Sequence of chain B:
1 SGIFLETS

Interface contacts:
Residue G49 in chain A interacts with residue I3 in chain B (closest heavy-atom distance 3.8 Å).
Residue G27 in chain A contacts residue I3 in chain B (closest heavy-atom distance 3.9 Å).
Residue D29 in chain A interacts with residue G2 in chain B (closest heavy-atom distance 2.6 Å).
Residue R8 in chain A interacts with residue T7 in chain B (closest heavy-atom distance 3.3 Å).
Residue V32 in chain A is in contact with residue I3 in chain B (closest heavy-atom distance 4.1 Å).
Residue I84 in chain A is in contact with residue I3 in chain B (closest heavy-atom distance 3.8 Å).
Residue I47 in chain A contacts residue S1 in chain B (closest heavy-atom distance 4.0 Å).
Residue G27 in chain A is in contact with residue F4 in chain B (closest heavy-atom distance 2.9 Å).
Residue D30 in chain A interacts with residue G2 in chain B (closest heavy-atom distance 4.5 Å).
Residue N25 in chain A is in contact with residue F4 in chain B (closest heavy-atom distance 4.5 Å).
Residue V82 in chain A is in contact with residue L5 in chain B (closest heavy-atom distance 3.4 Å).
Residue N25 in chain A is in contact with residue L5 in chain B (closest heavy-atom distance 3.8 Å).
Residue I50 in chain A contacts residue L5 in chain B (closest heavy-atom distance 4.3 Å).
Residue G48 in chain A contacts residue I3 in chain B (closest heavy-atom distance 2.8 Å).
Residue D29 in chain A contacts residue I3 in chain B (closest heavy-atom distance 4.0 Å).
Residue I50 in chain A interacts with residue F4 in chain B (closest heavy-atom distance 4.5 Å).
Residue A28 in chain A contacts residue F4 in chain B (closest heavy-atom distance 4.4 Å).
Residue G48 in chain A interacts with residue G2 in chain B (closest heavy-atom distance 3.7 Å).
Residue I47 in chain A interacts with residue I3 in chain B (closest heavy-atom distance 3.9 Å).
Residue R8 in chain A contacts residue S8 in chain B (closest heavy-atom distance 4.0 Å).
Residue K45 in chain A interacts with residue S1 in chain B (closest heavy-atom distance 3.0 Å).
Residue I84 in chain A contacts residue L5 in chain B (closest heavy-atom distance 4.0 Å).
Residue P81 in chain A interacts with residue L5 in chain B (closest heavy-atom distance 3.7 Å).
Residue I50 in chain A contacts residue E6 in chain B (closest heavy-atom distance 3.8 Å).
Residue G48 in chain A contacts residue S1 in chain B (closest heavy-atom distance 3.5 Å).
Residue D29 in chain A contacts residue S1 in chain B (closest heavy-atom distance 2.7 Å).
Residue G49 in chain A contacts residue F4 in chain B (closest heavy-atom distance 3.9 Å).
Residue I50 in chain A is in contact with residue I3 in chain B (closest heavy-atom distance 4.7 Å).
Residue G27 in chain A is in contact with residue L5 in chain B (closest heavy-atom distance 4.7 Å).
Residue L23 in chain A contacts residue L5 in chain B (closest heavy-atom distance 3.6 Å).
Residue A28 in chain A interacts with residue I3 in chain B (closest heavy-atom distance 4.1 Å).
Residue G27 in chain A contacts residue G2 in chain B (closest heavy-atom distance 3.4 Å).
Residue T80 in chain A is in contact with residue L5 in chain B (closest heavy-atom distance 4.8 Å).
Residue D30 in chain A is in contact with residue S1 in chain B (closest heavy-atom distance 3.1 Å).
Residue M46 in chain A interacts with residue S1 in chain B (closest heavy-atom distance 4.5 Å).
Residue D30 in chain A interacts with residue I3 in chain B (closest heavy-atom distance 3.6 Å).
Residue G48 in chain A contacts residue F4 in chain B (closest heavy-atom distance 4.5 Å).
Residue A28 in chain A interacts with residue G2 in chain B (closest heavy-atom distance 3.5 Å).

These two protein chains interact to form a complex.

Sequence of chain A:
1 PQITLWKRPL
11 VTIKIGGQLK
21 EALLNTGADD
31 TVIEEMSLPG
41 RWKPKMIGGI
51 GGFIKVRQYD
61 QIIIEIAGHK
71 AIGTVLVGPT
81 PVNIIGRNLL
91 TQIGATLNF